Sequence of the second protein:
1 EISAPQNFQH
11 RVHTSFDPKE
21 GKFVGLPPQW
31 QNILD

Sequence of the first protein:
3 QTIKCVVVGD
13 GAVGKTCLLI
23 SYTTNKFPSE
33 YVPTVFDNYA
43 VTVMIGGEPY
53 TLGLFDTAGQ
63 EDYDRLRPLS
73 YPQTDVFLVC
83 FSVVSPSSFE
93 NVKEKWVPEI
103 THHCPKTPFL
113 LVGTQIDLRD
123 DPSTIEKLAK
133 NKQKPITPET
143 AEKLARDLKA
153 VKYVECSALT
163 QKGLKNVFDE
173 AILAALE

Contacts between the two chains:
Residue M46 in the first protein contacts residue E1 in the second protein (closest heavy-atom distance 3.8 Å).
Residue S72 in the first protein contacts residue W30 in the second protein (closest heavy-atom distance 3.4 Å).
Residue V37 in the first protein interacts with residue W30 in the second protein (closest heavy-atom distance 3.6 Å).
Residue F38 in the first protein is in contact with residue T14 in the second protein (closest heavy-atom distance 3.0 Å).
Residue V43 in the first protein is in contact with residue P5 in the second protein (closest heavy-atom distance 3.8 Å).
Residue V43 in the first protein interacts with residue F8 in the second protein (closest heavy-atom distance 4.1 Å).
Residue T26 in the first protein interacts with residue F8 in the second protein (closest heavy-atom distance 3.9 Å).
Residue M46 in the first protein is in contact with residue S3 in the second protein (closest heavy-atom distance 3.1 Å).
Residue V37 in the first protein is in contact with residue T14 in the second protein (closest heavy-atom distance 3.8 Å).
Residue D39 in the first protein interacts with residue H13 in the second protein (closest heavy-atom distance 2.6 Å).
Residue F38 in the first protein is in contact with residue P27 in the second protein (closest heavy-atom distance 3.5 Å).
Residue S72 in the first protein contacts residue Q29 in the second protein (closest heavy-atom distance 4.2 Å).
Residue T44 in the first protein interacts with residue N7 in the second protein (closest heavy-atom distance 4.1 Å).
Residue F38 in the first protein contacts residue H13 in the second protein (closest heavy-atom distance 4.0 Å).
Residue L175 in the first protein interacts with residue I2 in the second protein (closest heavy-atom distance 4.2 Å).
Residue T44 in the first protein interacts with residue P5 in the second protein (closest heavy-atom distance 3.5 Å).
Residue D39 in the first protein is in contact with residue H10 in the second protein (closest heavy-atom distance 2.6 Å).
Residue K167 in the first protein contacts residue S3 in the second protein (closest heavy-atom distance 3.9 Å).
Residue F38 in the first protein is in contact with residue W30 in the second protein (closest heavy-atom distance 4.1 Å).
Residue V37 in the first protein contacts residue F23 in the second protein (closest heavy-atom distance 4.0 Å).
Residue A42 in the first protein is in contact with residue R11 in the second protein (closest heavy-atom distance 3.5 Å).
Residue Y65 in the first protein interacts with residue F23 in the second protein (closest heavy-atom distance 3.7 Å).
Residue A42 in the first protein contacts residue F8 in the second protein (closest heavy-atom distance 3.5 Å).
Residue K167 in the first protein contacts residue I2 in the second protein (closest heavy-atom distance 2.6 Å).
Residue L68 in the first protein interacts with residue W30 in the second protein (closest heavy-atom distance 3.3 Å).
Residue L71 in the first protein interacts with residue Q29 in the second protein (closest heavy-atom distance 3.1 Å).
Residue N40 in the first protein is in contact with residue R11 in the second protein (closest heavy-atom distance 2.9 Å).
Residue Y41 in the first protein contacts residue H10 in the second protein (closest heavy-atom distance 3.3 Å).
Residue V43 in the first protein is in contact with residue N7 in the second protein (closest heavy-atom distance 4.2 Å).
Residue A42 in the first protein contacts residue Q9 in the second protein (closest heavy-atom distance 2.8 Å).
Residue D171 in the first protein contacts residue I2 in the second protein (closest heavy-atom distance 3.4 Å).
Residue T25 in the first protein is in contact with residue F8 in the second protein (closest heavy-atom distance 3.5 Å).
Residue T25 in the first protein interacts with residue P5 in the second protein (closest heavy-atom distance 4.2 Å).
Residue N40 in the first protein interacts with residue V12 in the second protein (closest heavy-atom distance 3.0 Å).
Residue A42 in the first protein is in contact with residue N7 in the second protein (closest heavy-atom distance 3.6 Å).
Residue L71 in the first protein interacts with residue I33 in the second protein (closest heavy-atom distance 4.0 Å).
Residue Y41 in the first protein is in contact with residue Q9 in the second protein (closest heavy-atom distance 3.3 Å).
Residue L68 in the first protein interacts with residue I33 in the second protein (closest heavy-atom distance 4.1 Å).
Residue Y41 in the first protein is in contact with residue R11 in the second protein (closest heavy-atom distance 4.2 Å).
Residue V45 in the first protein is in contact with residue P5 in the second protein (closest heavy-atom distance 4.0 Å).
Residue G55 in the first protein is in contact with residue R11 in the second protein (closest heavy-atom distance 3.8 Å).
Residue L68 in the first protein is in contact with residue L34 in the second protein (closest heavy-atom distance 3.9 Å).
Residue N40 in the first protein interacts with residue H10 in the second protein (closest heavy-atom distance 3.6 Å).
Residue T44 in the first protein contacts residue A4 in the second protein (closest heavy-atom distance 4.2 Å).
Residue L71 in the first protein interacts with residue W30 in the second protein (closest heavy-atom distance 3.9 Å).
Residue D39 in the first protein contacts residue V12 in the second protein (closest heavy-atom distance 3.3 Å).
Residue F38 in the first protein is in contact with residue V12 in the second protein (closest heavy-atom distance 3.5 Å).
Residue T44 in the first protein contacts residue Q6 in the second protein (closest heavy-atom distance 2.8 Å).
Residue V43 in the first protein contacts residue Q6 in the second protein (closest heavy-atom distance 3.5 Å).
Residue G48 in the first protein interacts with residue E1 in the second protein (closest heavy-atom distance 3.6 Å).
Residue V45 in the first protein is in contact with residue I2 in the second protein (closest heavy-atom distance 3.1 Å).
Residue I47 in the first protein is in contact with residue E1 in the second protein (closest heavy-atom distance 3.8 Å).
Residue R69 in the first protein is in contact with residue W30 in the second protein (closest heavy-atom distance 4.2 Å).
Residue Y41 in the first protein contacts residue F8 in the second protein (closest heavy-atom distance 3.8 Å).
Residue Y24 in the first protein is in contact with residue P5 in the second protein (closest heavy-atom distance 3.4 Å).
Residue M46 in the first protein interacts with residue I2 in the second protein (closest heavy-atom distance 3.6 Å).
Residue I174 in the first protein contacts residue I2 in the second protein (closest heavy-atom distance 3.8 Å).
Residue V45 in the first protein contacts residue S3 in the second protein (closest heavy-atom distance 3.5 Å).
Residue K167 in the first protein contacts residue A4 in the second protein (closest heavy-atom distance 3.6 Å).
Residue I47 in the first protein contacts residue I2 in the second protein (closest heavy-atom distance 3.8 Å).

The following describes two proteins that form a bound complex.